Contacts between the two chains:
Residue N96 in chain A contacts residue R4 in chain B (closest heavy-atom distance 4.1 Å).
Residue N96 in chain A contacts residue A5 in chain B (closest heavy-atom distance 4.9 Å).
Residue S95 in chain A contacts residue R4 in chain B (closest heavy-atom distance 3.1 Å).
Residue N96 in chain A contacts residue Y3 in chain B (closest heavy-atom distance 4.1 Å).
Residue Y30 in chain A is in contact with residue R4 in chain B (closest heavy-atom distance 3.5 Å).

Sequence of chain A:
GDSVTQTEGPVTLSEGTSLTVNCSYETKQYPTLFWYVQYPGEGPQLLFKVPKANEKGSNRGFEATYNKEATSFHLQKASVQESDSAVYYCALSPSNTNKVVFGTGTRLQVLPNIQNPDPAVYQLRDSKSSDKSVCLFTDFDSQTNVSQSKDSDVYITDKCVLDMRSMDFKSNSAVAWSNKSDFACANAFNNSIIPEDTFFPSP

Sequence of chain B:
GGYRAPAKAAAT

These two protein chains interact to form a complex.